Sequence of protein 1:
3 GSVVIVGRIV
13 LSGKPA

Sequence of protein 2:
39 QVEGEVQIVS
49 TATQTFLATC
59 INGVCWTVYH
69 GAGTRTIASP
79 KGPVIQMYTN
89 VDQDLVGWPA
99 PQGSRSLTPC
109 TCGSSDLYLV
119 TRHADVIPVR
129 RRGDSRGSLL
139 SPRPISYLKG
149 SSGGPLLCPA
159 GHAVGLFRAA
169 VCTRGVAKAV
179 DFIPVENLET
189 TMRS

Contacts between the two chains:
Residue I46 in protein 2 interacts with residue I7 in protein 1 (closest heavy-atom distance 3.5 Å).
Residue V40 in protein 2 is in contact with residue R10 in protein 1 (closest heavy-atom distance 3.3 Å).
Residue Q39 in protein 2 is in contact with residue R10 in protein 1 (closest heavy-atom distance 3.9 Å).
Residue T49 in protein 2 interacts with residue V5 in protein 1 (closest heavy-atom distance 4.1 Å).
Residue G42 in protein 2 contacts residue I11 in protein 1 (closest heavy-atom distance 3.3 Å).
Residue A76 in protein 2 contacts residue V6 in protein 1 (closest heavy-atom distance 4.2 Å).
Residue V40 in protein 2 contacts residue K16 in protein 1 (closest heavy-atom distance 3.8 Å).
Residue Q45 in protein 2 interacts with residue R10 in protein 1 (closest heavy-atom distance 4.4 Å).
Residue Q45 in protein 2 contacts residue G9 in protein 1 (closest heavy-atom distance 3.5 Å).
Residue G42 in protein 2 is in contact with residue R10 in protein 1 (closest heavy-atom distance 4.2 Å).
Residue R73 in protein 2 contacts residue V5 in protein 1 (closest heavy-atom distance 4.0 Å).
Residue T119 in protein 2 is in contact with residue I11 in protein 1 (closest heavy-atom distance 3.6 Å).
Residue E41 in protein 2 is in contact with residue R10 in protein 1 (closest heavy-atom distance 4.1 Å).
Residue V47 in protein 2 interacts with residue V6 in protein 1 (closest heavy-atom distance 3.3 Å).
Residue S48 in protein 2 is in contact with residue V6 in protein 1 (closest heavy-atom distance 2.9 Å).
Residue S48 in protein 2 contacts residue V5 in protein 1 (closest heavy-atom distance 3.3 Å).
Residue W96 in protein 2 contacts residue V5 in protein 1 (closest heavy-atom distance 3.8 Å).
Residue V44 in protein 2 interacts with residue I11 in protein 1 (closest heavy-atom distance 2.8 Å).
Residue L155 in protein 2 is in contact with residue L13 in protein 1 (closest heavy-atom distance 4.0 Å).
Residue I75 in protein 2 interacts with residue S4 in protein 1 (closest heavy-atom distance 3.9 Å).
Residue V40 in protein 2 is in contact with residue A18 in protein 1 (closest heavy-atom distance 3.7 Å).
Residue V47 in protein 2 contacts residue I7 in protein 1 (closest heavy-atom distance 4.0 Å).
Residue E43 in protein 2 contacts residue I11 in protein 1 (closest heavy-atom distance 3.2 Å).
Residue I75 in protein 2 is in contact with residue V5 in protein 1 (closest heavy-atom distance 3.5 Å).
Residue V44 in protein 2 contacts residue L13 in protein 1 (closest heavy-atom distance 4.2 Å).
Residue V47 in protein 2 contacts residue V5 in protein 1 (closest heavy-atom distance 3.2 Å).
Residue V118 in protein 2 is in contact with residue L13 in protein 1 (closest heavy-atom distance 4.0 Å).
Residue P81 in protein 2 is in contact with residue S4 in protein 1 (closest heavy-atom distance 3.8 Å).
Residue A70 in protein 2 is in contact with residue V5 in protein 1 (closest heavy-atom distance 4.1 Å).
Residue V118 in protein 2 is in contact with residue I11 in protein 1 (closest heavy-atom distance 4.6 Å).
Residue G101 in protein 2 is in contact with residue R10 in protein 1 (closest heavy-atom distance 2.8 Å).
Residue L105 in protein 2 is in contact with residue L13 in protein 1 (closest heavy-atom distance 3.8 Å).
Residue A122 in protein 2 interacts with residue I11 in protein 1 (closest heavy-atom distance 4.3 Å).
Residue R120 in protein 2 is in contact with residue I11 in protein 1 (closest heavy-atom distance 4.0 Å).
Residue V44 in protein 2 interacts with residue G9 in protein 1 (closest heavy-atom distance 4.4 Å).
Residue G42 in protein 2 interacts with residue V12 in protein 1 (closest heavy-atom distance 4.2 Å).
Residue E43 in protein 2 is in contact with residue V12 in protein 1 (closest heavy-atom distance 3.6 Å).
Residue T49 in protein 2 contacts residue S4 in protein 1 (closest heavy-atom distance 4.5 Å).
Residue I75 in protein 2 interacts with residue I7 in protein 1 (closest heavy-atom distance 3.7 Å).
Residue P99 in protein 2 contacts residue I7 in protein 1 (closest heavy-atom distance 3.7 Å).
Residue V47 in protein 2 is in contact with residue V8 in protein 1 (closest heavy-atom distance 4.1 Å).
Residue I46 in protein 2 is in contact with residue I11 in protein 1 (closest heavy-atom distance 4.2 Å).
Residue V40 in protein 2 interacts with residue P17 in protein 1 (closest heavy-atom distance 3.3 Å).
Residue T74 in protein 2 is in contact with residue S4 in protein 1 (closest heavy-atom distance 2.2 Å).
Residue R73 in protein 2 interacts with residue G3 in protein 1 (closest heavy-atom distance 3.1 Å).
Residue S48 in protein 2 interacts with residue V8 in protein 1 (closest heavy-atom distance 3.7 Å).
Residue S48 in protein 2 is in contact with residue S4 in protein 1 (closest heavy-atom distance 3.9 Å).
Residue I46 in protein 2 interacts with residue R10 in protein 1 (closest heavy-atom distance 4.2 Å).
Residue V44 in protein 2 interacts with residue R10 in protein 1 (closest heavy-atom distance 3.4 Å).
Residue R73 in protein 2 contacts residue S4 in protein 1 (closest heavy-atom distance 4.3 Å).
Residue E43 in protein 2 is in contact with residue L13 in protein 1 (closest heavy-atom distance 2.8 Å).
Residue I46 in protein 2 contacts residue V8 in protein 1 (closest heavy-atom distance 2.8 Å).
Residue I46 in protein 2 interacts with residue G9 in protein 1 (closest heavy-atom distance 2.7 Å).
Residue A76 in protein 2 interacts with residue V5 in protein 1 (closest heavy-atom distance 2.8 Å).
Residue T53 in protein 2 is in contact with residue V8 in protein 1 (closest heavy-atom distance 4.6 Å).
Residue I46 in protein 2 interacts with residue V6 in protein 1 (closest heavy-atom distance 4.0 Å).
Residue E41 in protein 2 interacts with residue V12 in protein 1 (closest heavy-atom distance 3.4 Å).
Residue Q45 in protein 2 interacts with residue I7 in protein 1 (closest heavy-atom distance 4.1 Å).
Residue A76 in protein 2 interacts with residue S4 in protein 1 (closest heavy-atom distance 3.9 Å).
Residue T74 in protein 2 contacts residue V5 in protein 1 (closest heavy-atom distance 2.8 Å).

This data describes a binding interaction between two proteins.